These two protein chains interact to form a complex.

Contacts between the two chains:
Residue G769 in chain B interacts with residue W187 in chain A (closest heavy-atom distance 3.3 Å).
Residue W912 in chain B contacts residue L113 in chain A (closest heavy-atom distance 3.5 Å).
Residue L919 in chain B contacts residue S127 in chain A (closest heavy-atom distance 3.2 Å).
Residue I796 in chain B interacts with residue L460 in chain A (closest heavy-atom distance 3.6 Å).
Residue D958 in chain B is in contact with residue Q422 in chain A (closest heavy-atom distance 3.5 Å).
Residue Y682 in chain B contacts residue E544 in chain A (closest heavy-atom distance 2.9 Å).
Residue F669 in chain B is in contact with residue F552 in chain A (closest heavy-atom distance 3.6 Å).
Residue K687 in chain B is in contact with residue S470 in chain A (closest heavy-atom distance 3.6 Å).
Residue E918 in chain B is in contact with residue S127 in chain A (closest heavy-atom distance 3.5 Å).
Residue N961 in chain B interacts with residue N421 in chain A (closest heavy-atom distance 3.5 Å).
Residue F708 in chain B is in contact with residue P467 in chain A (closest heavy-atom distance 3.5 Å).
Residue W905 in chain B is in contact with residue N116 in chain A (closest heavy-atom distance 3.0 Å).
Residue Q947 in chain B contacts residue Y401 in chain A (closest heavy-atom distance 2.8 Å).
Residue F935 in chain B interacts with residue W428 in chain A (closest heavy-atom distance 3.4 Å).
Residue E816 in chain B contacts residue L115 in chain A (closest heavy-atom distance 3.5 Å).
Residue L931 in chain B interacts with residue S400 in chain A (closest heavy-atom distance 3.6 Å).
Residue Q694 in chain B is in contact with residue Q515 in chain A (closest heavy-atom distance 3.5 Å).
Residue E918 in chain B contacts residue L128 in chain A (closest heavy-atom distance 3.6 Å).
Residue E665 in chain B interacts with residue F552 in chain A (closest heavy-atom distance 3.1 Å).
Residue S693 in chain B interacts with residue D550 in chain A (closest heavy-atom distance 3.6 Å).
Residue Q694 in chain B is in contact with residue N516 in chain A (closest heavy-atom distance 3.3 Å).
Residue E816 in chain B is in contact with residue S109 in chain A (closest heavy-atom distance 3.2 Å).
Residue E904 in chain B is in contact with residue N116 in chain A (closest heavy-atom distance 2.6 Å).
Residue Y709 in chain B contacts residue L468 in chain A (closest heavy-atom distance 2.6 Å).
Residue F669 in chain B contacts residue K548 in chain A (closest heavy-atom distance 3.6 Å).
Residue E1156 in chain B contacts residue S429 in chain A (closest heavy-atom distance 3.1 Å).
Residue L942 in chain B interacts with residue W428 in chain A (closest heavy-atom distance 3.5 Å).
Residue Y692 in chain B is in contact with residue K554 in chain A (closest heavy-atom distance 2.5 Å).
Residue F720 in chain B contacts residue F551 in chain A (closest heavy-atom distance 3.5 Å).
Residue W905 in chain B is in contact with residue L115 in chain A (closest heavy-atom distance 3.6 Å).
Residue Y817 in chain B contacts residue L115 in chain A (closest heavy-atom distance 2.9 Å).
Residue Q1190 in chain B interacts with residue W129 in chain A (closest heavy-atom distance 3.4 Å).
Residue Q947 in chain B contacts residue P403 in chain A (closest heavy-atom distance 3.5 Å).
Residue E951 in chain B contacts residue W428 in chain A (closest heavy-atom distance 3.3 Å).
Residue K687 in chain B is in contact with residue K494 in chain A (closest heavy-atom distance 3.5 Å).
Residue S954 in chain B interacts with residue L425 in chain A (closest heavy-atom distance 3.2 Å).
Residue S712 in chain B contacts residue K419 in chain A (closest heavy-atom distance 3.5 Å).
Residue E951 in chain B is in contact with residue S427 in chain A (closest heavy-atom distance 3.5 Å).
Residue F723 in chain B is in contact with residue I555 in chain A (closest heavy-atom distance 3.6 Å).
Residue I696 in chain B contacts residue W492 in chain A (closest heavy-atom distance 3.5 Å).
Residue E813 in chain B is in contact with residue T111 in chain A (closest heavy-atom distance 3.6 Å).
Residue D939 in chain B interacts with residue W428 in chain A (closest heavy-atom distance 3.1 Å).
Residue D958 in chain B is in contact with residue R424 in chain A (closest heavy-atom distance 3.3 Å).
Residue Y709 in chain B interacts with residue Y418 in chain A (closest heavy-atom distance 2.9 Å).
Residue W912 in chain B interacts with residue G118 in chain A (closest heavy-atom distance 3.1 Å).
Residue K705 in chain B interacts with residue H469 in chain A (closest heavy-atom distance 2.7 Å).
Residue D958 in chain B contacts residue T423 in chain A (closest heavy-atom distance 3.1 Å).
Residue W912 in chain B is in contact with residue I123 in chain A (closest heavy-atom distance 3.5 Å).
Residue S693 in chain B interacts with residue F551 in chain A (closest heavy-atom distance 3.4 Å).
Residue E816 in chain B contacts residue V110 in chain A (closest heavy-atom distance 3.3 Å).
Residue F708 in chain B contacts residue L468 in chain A (closest heavy-atom distance 3.3 Å).
Residue I696 in chain B contacts residue V474 in chain A (closest heavy-atom distance 3.3 Å).
Residue S954 in chain B interacts with residue F414 in chain A (closest heavy-atom distance 3.1 Å).
Residue N690 in chain B interacts with residue N516 in chain A (closest heavy-atom distance 3.6 Å).
Residue E684 in chain B is in contact with residue S470 in chain A (closest heavy-atom distance 3.2 Å).
Residue D872 in chain B contacts residue K107 in chain A (closest heavy-atom distance 3.0 Å).
Residue L691 in chain B interacts with residue G518 in chain A (closest heavy-atom distance 3.6 Å).
Residue S793 in chain B interacts with residue L460 in chain A (closest heavy-atom distance 2.9 Å).
Residue N690 in chain B is in contact with residue I520 in chain A (closest heavy-atom distance 3.4 Å).
Residue D695 in chain B interacts with residue K554 in chain A (closest heavy-atom distance 2.8 Å).

Sequence of chain A:
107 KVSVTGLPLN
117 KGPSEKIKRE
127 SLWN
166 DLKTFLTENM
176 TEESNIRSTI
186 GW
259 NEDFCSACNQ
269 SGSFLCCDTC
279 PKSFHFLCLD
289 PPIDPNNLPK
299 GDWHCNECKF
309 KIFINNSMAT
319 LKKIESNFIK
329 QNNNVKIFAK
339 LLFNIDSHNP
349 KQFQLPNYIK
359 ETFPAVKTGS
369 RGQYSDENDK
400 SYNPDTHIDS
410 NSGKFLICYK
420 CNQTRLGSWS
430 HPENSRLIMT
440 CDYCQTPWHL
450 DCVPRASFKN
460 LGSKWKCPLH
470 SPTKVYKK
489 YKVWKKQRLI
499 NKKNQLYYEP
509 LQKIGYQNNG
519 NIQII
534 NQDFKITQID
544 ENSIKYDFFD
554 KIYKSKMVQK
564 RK

Sequence of chain B:
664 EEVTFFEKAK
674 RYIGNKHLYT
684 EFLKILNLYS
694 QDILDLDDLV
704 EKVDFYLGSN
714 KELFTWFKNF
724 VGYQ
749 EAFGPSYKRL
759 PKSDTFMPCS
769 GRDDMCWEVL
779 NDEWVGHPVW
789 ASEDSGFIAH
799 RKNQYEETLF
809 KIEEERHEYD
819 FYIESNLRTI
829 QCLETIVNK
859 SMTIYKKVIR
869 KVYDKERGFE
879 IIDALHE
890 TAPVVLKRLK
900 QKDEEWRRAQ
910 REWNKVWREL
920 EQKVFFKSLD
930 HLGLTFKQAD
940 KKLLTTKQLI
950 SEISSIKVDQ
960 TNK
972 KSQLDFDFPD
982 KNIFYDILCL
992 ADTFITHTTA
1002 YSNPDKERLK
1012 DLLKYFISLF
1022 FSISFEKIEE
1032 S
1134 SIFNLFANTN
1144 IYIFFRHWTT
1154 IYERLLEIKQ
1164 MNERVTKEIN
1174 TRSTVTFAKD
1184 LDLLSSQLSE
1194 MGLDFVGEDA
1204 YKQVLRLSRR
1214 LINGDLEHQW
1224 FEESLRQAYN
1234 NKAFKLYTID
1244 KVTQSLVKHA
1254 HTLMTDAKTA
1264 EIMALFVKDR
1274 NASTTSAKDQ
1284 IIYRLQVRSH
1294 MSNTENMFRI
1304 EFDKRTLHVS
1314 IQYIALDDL